Sequence of the first protein:
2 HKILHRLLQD

The following describes two proteins that form a bound complex.

Sequence of the second protein:
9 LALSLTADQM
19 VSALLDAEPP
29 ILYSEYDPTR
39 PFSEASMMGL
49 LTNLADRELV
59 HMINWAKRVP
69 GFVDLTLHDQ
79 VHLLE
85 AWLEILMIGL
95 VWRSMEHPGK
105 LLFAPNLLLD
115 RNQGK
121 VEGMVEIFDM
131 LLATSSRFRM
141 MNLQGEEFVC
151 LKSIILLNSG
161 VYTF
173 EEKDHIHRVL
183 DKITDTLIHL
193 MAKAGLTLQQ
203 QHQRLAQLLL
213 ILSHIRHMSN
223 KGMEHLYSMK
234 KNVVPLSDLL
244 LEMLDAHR

Residue-level contacts at the interface:
Residue E83 in the second protein interacts with residue L5 in the first protein (closest heavy-atom distance 3.6 Å).
Residue V79 in the second protein is in contact with residue L9 in the first protein (closest heavy-atom distance 3.5 Å).
Residue L242 in the second protein is in contact with residue I4 in the first protein (closest heavy-atom distance 3.8 Å).
Residue L242 in the second protein interacts with residue L5 in the first protein (closest heavy-atom distance 4.7 Å).
Residue E245 in the second protein interacts with residue I4 in the first protein (closest heavy-atom distance 3.1 Å).
Residue V58 in the second protein contacts residue L8 in the first protein (closest heavy-atom distance 4.9 Å).
Residue F70 in the second protein is in contact with residue L9 in the first protein (closest heavy-atom distance 4.5 Å).
Residue L82 in the second protein interacts with residue L9 in the first protein (closest heavy-atom distance 3.9 Å).
Residue L82 in the second protein interacts with residue L5 in the first protein (closest heavy-atom distance 4.3 Å).
Residue I61 in the second protein is in contact with residue L8 in the first protein (closest heavy-atom distance 4.5 Å).
Residue M246 in the second protein interacts with residue L5 in the first protein (closest heavy-atom distance 3.4 Å).
Residue K65 in the second protein contacts residue D11 in the first protein (closest heavy-atom distance 3.5 Å).
Residue L75 in the second protein is in contact with residue H6 in the first protein (closest heavy-atom distance 4.1 Å).
Residue Q78 in the second protein is in contact with residue L9 in the first protein (closest heavy-atom distance 3.6 Å).
Residue E83 in the second protein interacts with residue K3 in the first protein (closest heavy-atom distance 2.8 Å).
Residue I61 in the second protein is in contact with residue L5 in the first protein (closest heavy-atom distance 3.8 Å).
Residue K65 in the second protein contacts residue L9 in the first protein (closest heavy-atom distance 3.5 Å).
Residue I61 in the second protein is in contact with residue L9 in the first protein (closest heavy-atom distance 3.6 Å).
Residue V79 in the second protein contacts residue H6 in the first protein (closest heavy-atom distance 4.2 Å).
Residue L242 in the second protein interacts with residue L8 in the first protein (closest heavy-atom distance 4.2 Å).
Residue E245 in the second protein contacts residue K3 in the first protein (closest heavy-atom distance 4.0 Å).
Residue L75 in the second protein interacts with residue Q10 in the first protein (closest heavy-atom distance 3.5 Å).
Residue E245 in the second protein contacts residue L5 in the first protein (closest heavy-atom distance 4.4 Å).
Residue K65 in the second protein interacts with residue L8 in the first protein (closest heavy-atom distance 3.7 Å).
Residue L75 in the second protein interacts with residue L9 in the first protein (closest heavy-atom distance 4.6 Å).
Residue V79 in the second protein contacts residue L5 in the first protein (closest heavy-atom distance 3.7 Å).
Residue V79 in the second protein contacts residue K3 in the first protein (closest heavy-atom distance 3.8 Å).